Sequence of the first protein:
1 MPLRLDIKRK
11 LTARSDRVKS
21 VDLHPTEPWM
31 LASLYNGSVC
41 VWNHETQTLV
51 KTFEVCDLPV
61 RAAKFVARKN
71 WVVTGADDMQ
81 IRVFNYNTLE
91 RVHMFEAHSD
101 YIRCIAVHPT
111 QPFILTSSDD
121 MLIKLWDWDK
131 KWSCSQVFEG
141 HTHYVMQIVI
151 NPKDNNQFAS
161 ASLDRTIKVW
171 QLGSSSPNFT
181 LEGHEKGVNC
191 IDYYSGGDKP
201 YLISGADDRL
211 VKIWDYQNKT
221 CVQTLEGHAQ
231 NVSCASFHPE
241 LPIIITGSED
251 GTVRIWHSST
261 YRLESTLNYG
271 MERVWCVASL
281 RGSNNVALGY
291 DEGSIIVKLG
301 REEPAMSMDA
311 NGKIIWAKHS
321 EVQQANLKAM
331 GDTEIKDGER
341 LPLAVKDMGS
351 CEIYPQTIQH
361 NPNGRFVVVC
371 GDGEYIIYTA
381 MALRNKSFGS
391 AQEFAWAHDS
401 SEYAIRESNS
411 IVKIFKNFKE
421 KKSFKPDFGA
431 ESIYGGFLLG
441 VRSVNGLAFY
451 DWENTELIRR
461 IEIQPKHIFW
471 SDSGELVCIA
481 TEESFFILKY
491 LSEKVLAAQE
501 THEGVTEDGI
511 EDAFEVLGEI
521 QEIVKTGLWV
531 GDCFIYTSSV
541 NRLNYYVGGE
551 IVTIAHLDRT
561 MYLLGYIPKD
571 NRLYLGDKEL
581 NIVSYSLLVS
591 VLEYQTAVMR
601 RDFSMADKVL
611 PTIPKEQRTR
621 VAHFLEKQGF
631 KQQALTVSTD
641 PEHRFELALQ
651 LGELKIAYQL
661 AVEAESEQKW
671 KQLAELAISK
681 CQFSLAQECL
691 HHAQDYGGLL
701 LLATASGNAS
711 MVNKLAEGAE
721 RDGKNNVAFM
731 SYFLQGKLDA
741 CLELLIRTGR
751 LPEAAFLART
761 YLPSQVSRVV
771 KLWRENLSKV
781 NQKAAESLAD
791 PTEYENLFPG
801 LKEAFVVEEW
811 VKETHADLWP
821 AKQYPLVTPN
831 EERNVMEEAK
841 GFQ

Interface contacts:
Residue S787 in the first protein is in contact with residue T812 in the second protein (closest heavy-atom distance 3.7 Å).
Residue G707 in the first protein interacts with residue I788 in the second protein (closest heavy-atom distance 3.1 Å).
Residue E803 in the first protein is in contact with residue M802 in the second protein (closest heavy-atom distance 3.1 Å).
Residue C681 in the first protein interacts with residue T784 in the second protein (closest heavy-atom distance 3.2 Å).
Residue N708 in the first protein interacts with residue D789 in the second protein (closest heavy-atom distance 3.6 Å).
Residue Y824 in the first protein contacts residue T764 in the second protein (closest heavy-atom distance 2.5 Å).
Residue K783 in the first protein interacts with residue T812 in the second protein (closest heavy-atom distance 2.6 Å).
Residue A804 in the first protein contacts residue P798 in the second protein (closest heavy-atom distance 3.7 Å).
Residue P825 in the first protein interacts with residue T764 in the second protein (closest heavy-atom distance 3.1 Å).
Residue E803 in the first protein contacts residue I801 in the second protein (closest heavy-atom distance 3.3 Å).
Residue K680 in the first protein interacts with residue E781 in the second protein (closest heavy-atom distance 3.6 Å).
Residue E803 in the first protein is in contact with residue P800 in the second protein (closest heavy-atom distance 3.7 Å).
Residue R759 in the first protein is in contact with residue P803 in the second protein (closest heavy-atom distance 3.3 Å).
Residue E803 in the first protein interacts with residue P798 in the second protein (closest heavy-atom distance 2.6 Å).
Residue N708 in the first protein interacts with residue N791 in the second protein (closest heavy-atom distance 3.7 Å).
Residue K802 in the first protein is in contact with residue I801 in the second protein (closest heavy-atom distance 2.9 Å).
Residue L734 in the first protein contacts residue A792 in the second protein (closest heavy-atom distance 3.6 Å).
Residue A804 in the first protein contacts residue P803 in the second protein (closest heavy-atom distance 3.2 Å).
Residue Y761 in the first protein contacts residue P797 in the second protein (closest heavy-atom distance 3.5 Å).
Residue E803 in the first protein is in contact with residue A799 in the second protein (closest heavy-atom distance 2.9 Å).
Residue S684 in the first protein is in contact with residue I785 in the second protein (closest heavy-atom distance 3.1 Å).
Residue T760 in the first protein is in contact with residue P798 in the second protein (closest heavy-atom distance 3.4 Å).
Residue P825 in the first protein is in contact with residue A763 in the second protein (closest heavy-atom distance 2.8 Å).
Residue L788 in the first protein contacts residue V813 in the second protein (closest heavy-atom distance 3.2 Å).
Residue F805 in the first protein is in contact with residue I801 in the second protein (closest heavy-atom distance 2.2 Å).
Residue G707 in the first protein is in contact with residue P790 in the second protein (closest heavy-atom distance 3.3 Å).
Residue Y824 in the first protein contacts residue H765 in the second protein (closest heavy-atom distance 2.6 Å).
Residue K802 in the first protein contacts residue M802 in the second protein (closest heavy-atom distance 3.4 Å).
Residue E832 in the first protein contacts residue G740 in the second protein (closest heavy-atom distance 3.3 Å).
Residue A709 in the first protein interacts with residue A792 in the second protein (closest heavy-atom distance 3.4 Å).
Residue R833 in the first protein is in contact with residue L739 in the second protein (closest heavy-atom distance 3.2 Å).
Residue Y794 in the first protein contacts residue L810 in the second protein (closest heavy-atom distance 2.9 Å).
Residue S706 in the first protein contacts residue P790 in the second protein (closest heavy-atom distance 3.3 Å).
Residue L788 in the first protein is in contact with residue L811 in the second protein (closest heavy-atom distance 3.6 Å).
Residue G707 in the first protein contacts residue D789 in the second protein (closest heavy-atom distance 2.7 Å).
Residue R833 in the first protein is in contact with residue G740 in the second protein (closest heavy-atom distance 2.9 Å).
Residue Y824 in the first protein is in contact with residue G766 in the second protein (closest heavy-atom distance 2.8 Å).
Residue E803 in the first protein is in contact with residue P803 in the second protein (closest heavy-atom distance 2.6 Å).
Residue Q735 in the first protein contacts residue K793 in the second protein (closest heavy-atom distance 2.9 Å).
Residue F805 in the first protein is in contact with residue A799 in the second protein (closest heavy-atom distance 3.3 Å).
Residue A709 in the first protein contacts residue N791 in the second protein (closest heavy-atom distance 3.3 Å).
Residue T760 in the first protein is in contact with residue P797 in the second protein (closest heavy-atom distance 2.5 Å).
Residue A804 in the first protein contacts residue A799 in the second protein (closest heavy-atom distance 2.9 Å).
Residue P825 in the first protein is in contact with residue G766 in the second protein (closest heavy-atom distance 3.3 Å).
Residue L734 in the first protein interacts with residue L794 in the second protein (closest heavy-atom distance 3.2 Å).
Residue K802 in the first protein is in contact with residue P800 in the second protein (closest heavy-atom distance 3.5 Å).
Residue F733 in the first protein contacts residue K793 in the second protein (closest heavy-atom distance 3.1 Å).
Residue R833 in the first protein interacts with residue Y738 in the second protein (closest heavy-atom distance 3.7 Å).
Residue T760 in the first protein contacts residue P803 in the second protein (closest heavy-atom distance 2.5 Å).
Residue L734 in the first protein interacts with residue K793 in the second protein (closest heavy-atom distance 2.6 Å).
Residue T760 in the first protein contacts residue L804 in the second protein (closest heavy-atom distance 3.0 Å).
Residue A804 in the first protein interacts with residue I801 in the second protein (closest heavy-atom distance 2.9 Å).
Residue A705 in the first protein interacts with residue L760 in the second protein (closest heavy-atom distance 3.7 Å).
Residue A804 in the first protein interacts with residue M802 in the second protein (closest heavy-atom distance 2.6 Å).
Residue S787 in the first protein contacts residue L811 in the second protein (closest heavy-atom distance 3.3 Å).
Residue R759 in the first protein contacts residue M802 in the second protein (closest heavy-atom distance 3.4 Å).
Residue G736 in the first protein contacts residue K793 in the second protein (closest heavy-atom distance 2.8 Å).
Residue F805 in the first protein is in contact with residue P800 in the second protein (closest heavy-atom distance 2.0 Å).
Residue A784 in the first protein is in contact with residue T812 in the second protein (closest heavy-atom distance 3.4 Å).
Residue L826 in the first protein contacts residue A763 in the second protein (closest heavy-atom distance 3.5 Å).

Sequence of the second protein:
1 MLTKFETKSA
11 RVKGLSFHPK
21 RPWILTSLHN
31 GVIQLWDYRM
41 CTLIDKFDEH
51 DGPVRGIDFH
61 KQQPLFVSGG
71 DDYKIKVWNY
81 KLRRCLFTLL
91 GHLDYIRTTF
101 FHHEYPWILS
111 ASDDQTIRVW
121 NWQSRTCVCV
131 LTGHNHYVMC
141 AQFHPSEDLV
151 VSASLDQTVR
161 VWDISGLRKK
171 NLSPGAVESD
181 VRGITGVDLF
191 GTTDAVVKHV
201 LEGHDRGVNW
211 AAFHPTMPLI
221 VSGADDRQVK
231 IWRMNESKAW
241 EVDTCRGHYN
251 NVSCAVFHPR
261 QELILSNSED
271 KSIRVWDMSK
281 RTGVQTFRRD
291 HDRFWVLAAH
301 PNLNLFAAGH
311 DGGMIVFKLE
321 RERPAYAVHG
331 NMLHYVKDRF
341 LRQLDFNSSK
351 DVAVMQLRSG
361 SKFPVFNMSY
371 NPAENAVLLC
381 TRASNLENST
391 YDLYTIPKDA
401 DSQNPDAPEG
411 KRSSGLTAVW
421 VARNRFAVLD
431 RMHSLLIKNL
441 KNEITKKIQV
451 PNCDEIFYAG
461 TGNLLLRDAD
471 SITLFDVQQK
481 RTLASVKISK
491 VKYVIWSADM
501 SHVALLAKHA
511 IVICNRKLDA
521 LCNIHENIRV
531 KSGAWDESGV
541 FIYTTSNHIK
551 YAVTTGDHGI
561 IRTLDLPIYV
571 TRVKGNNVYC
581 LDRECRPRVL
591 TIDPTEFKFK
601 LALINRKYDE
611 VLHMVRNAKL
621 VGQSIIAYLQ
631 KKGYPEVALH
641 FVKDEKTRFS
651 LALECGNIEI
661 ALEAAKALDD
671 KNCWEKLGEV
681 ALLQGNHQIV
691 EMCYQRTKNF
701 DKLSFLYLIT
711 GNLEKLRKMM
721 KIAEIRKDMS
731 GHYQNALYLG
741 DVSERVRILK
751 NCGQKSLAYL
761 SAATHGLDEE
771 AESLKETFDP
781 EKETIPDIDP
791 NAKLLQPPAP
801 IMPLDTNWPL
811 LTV

The following describes two proteins that form a bound complex.